This data describes a binding interaction between two proteins.

Sequence of chain A:
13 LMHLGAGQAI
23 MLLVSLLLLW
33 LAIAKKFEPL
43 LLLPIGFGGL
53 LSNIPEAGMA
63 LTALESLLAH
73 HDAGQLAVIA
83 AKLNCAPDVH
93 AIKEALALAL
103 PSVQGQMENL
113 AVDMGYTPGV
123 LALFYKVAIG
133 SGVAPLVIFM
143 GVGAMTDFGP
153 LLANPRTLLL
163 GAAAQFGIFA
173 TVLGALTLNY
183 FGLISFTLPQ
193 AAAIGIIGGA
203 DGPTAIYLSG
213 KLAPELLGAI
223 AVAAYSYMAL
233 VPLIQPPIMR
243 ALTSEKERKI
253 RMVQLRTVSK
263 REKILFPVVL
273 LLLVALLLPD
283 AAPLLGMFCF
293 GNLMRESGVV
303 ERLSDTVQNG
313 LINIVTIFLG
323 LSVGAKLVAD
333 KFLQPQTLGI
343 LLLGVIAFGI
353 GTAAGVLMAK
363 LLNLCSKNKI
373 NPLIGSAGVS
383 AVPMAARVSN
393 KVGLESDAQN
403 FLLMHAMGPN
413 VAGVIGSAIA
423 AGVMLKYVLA

Residue-level contacts at the interface:
Residue M61 in chain A is in contact with residue A284 in chain B (closest heavy-atom distance 4.3 Å).
Residue P41 in chain A interacts with residue V301 in chain B (closest heavy-atom distance 3.5 Å).
Residue I56 in chain A interacts with residue A284 in chain B (closest heavy-atom distance 4.0 Å).
Residue F49 in chain A contacts residue C291 in chain B (closest heavy-atom distance 4.0 Å).
Residue E58 in chain A interacts with residue P281 in chain B (closest heavy-atom distance 3.4 Å).
Residue I316 in chain A contacts residue T308 in chain B (closest heavy-atom distance 4.2 Å).
Residue P41 in chain A is in contact with residue V302 in chain B (closest heavy-atom distance 3.3 Å).
Residue V114 in chain A interacts with residue P103 in chain B (closest heavy-atom distance 4.3 Å).
Residue L323 in chain A is in contact with residue M289 in chain B (closest heavy-atom distance 4.0 Å).
Residue L28 in chain A interacts with residue L274 in chain B (closest heavy-atom distance 3.9 Å).
Residue L31 in chain A contacts residue L295 in chain B (closest heavy-atom distance 4.2 Å).
Residue I319 in chain A contacts residue V309 in chain B (closest heavy-atom distance 3.7 Å).
Residue P46 in chain A contacts residue F292 in chain B (closest heavy-atom distance 3.8 Å).
Residue L45 in chain A contacts residue V302 in chain B (closest heavy-atom distance 3.8 Å).
Residue I316 in chain A is in contact with residue L313 in chain B (closest heavy-atom distance 3.8 Å).
Residue L13 in chain A is in contact with residue L279 in chain B (closest heavy-atom distance 4.3 Å).
Residue L42 in chain A contacts residue L305 in chain B (closest heavy-atom distance 3.8 Å).
Residue D115 in chain A interacts with residue S104 in chain B (closest heavy-atom distance 2.9 Å).
Residue I35 in chain A is in contact with residue L295 in chain B (closest heavy-atom distance 4.1 Å).
Residue A59 in chain A is in contact with residue P281 in chain B (closest heavy-atom distance 4.3 Å).
Residue M61 in chain A is in contact with residue P285 in chain B (closest heavy-atom distance 4.0 Å).
Residue L31 in chain A contacts residue V270 in chain B (closest heavy-atom distance 4.3 Å).
Residue L45 in chain A is in contact with residue M296 in chain B (closest heavy-atom distance 4.4 Å).
Residue N111 in chain A interacts with residue S104 in chain B (closest heavy-atom distance 3.6 Å).
Residue F49 in chain A is in contact with residue G288 in chain B (closest heavy-atom distance 3.3 Å).
Residue N315 in chain A contacts residue R304 in chain B (closest heavy-atom distance 3.3 Å).
Residue L42 in chain A interacts with residue R304 in chain B (closest heavy-atom distance 3.7 Å).
Residue F49 in chain A interacts with residue L295 in chain B (closest heavy-atom distance 4.2 Å).
Residue N315 in chain A interacts with residue T308 in chain B (closest heavy-atom distance 3.4 Å).
Residue L53 in chain A contacts residue A284 in chain B (closest heavy-atom distance 4.2 Å).
Residue F49 in chain A is in contact with residue L273 in chain B (closest heavy-atom distance 3.5 Å).
Residue L28 in chain A interacts with residue V270 in chain B (closest heavy-atom distance 4.4 Å).
Residue P46 in chain A is in contact with residue L305 in chain B (closest heavy-atom distance 4.2 Å).
Residue L13 in chain A is in contact with residue L278 in chain B (closest heavy-atom distance 3.3 Å).
Residue L53 in chain A is in contact with residue L273 in chain B (closest heavy-atom distance 4.2 Å).
Residue L52 in chain A contacts residue L273 in chain B (closest heavy-atom distance 3.9 Å).
Residue A34 in chain A contacts residue V301 in chain B (closest heavy-atom distance 4.3 Å).
Residue I319 in chain A interacts with residue F292 in chain B (closest heavy-atom distance 3.5 Å).
Residue F320 in chain A contacts residue V139 in chain B (closest heavy-atom distance 4.0 Å).
Residue V122 in chain A is in contact with residue L138 in chain B (closest heavy-atom distance 3.8 Å).
Residue F49 in chain A contacts residue F292 in chain B (closest heavy-atom distance 3.3 Å).
Residue A59 in chain A interacts with residue A284 in chain B (closest heavy-atom distance 4.3 Å).
Residue I35 in chain A interacts with residue S299 in chain B (closest heavy-atom distance 3.2 Å).
Residue L53 in chain A interacts with residue G288 in chain B (closest heavy-atom distance 4.0 Å).
Residue L52 in chain A interacts with residue L274 in chain B (closest heavy-atom distance 4.3 Å).
Residue I56 in chain A is in contact with residue A277 in chain B (closest heavy-atom distance 3.6 Å).
Residue L45 in chain A contacts residue L295 in chain B (closest heavy-atom distance 3.8 Å).
Residue D115 in chain A contacts residue L102 in chain B (closest heavy-atom distance 4.0 Å).
Residue K38 in chain A is in contact with residue V301 in chain B (closest heavy-atom distance 3.7 Å).
Residue L13 in chain A interacts with residue A277 in chain B (closest heavy-atom distance 4.4 Å).
Residue D115 in chain A is in contact with residue P103 in chain B (closest heavy-atom distance 3.8 Å).
Residue P57 in chain A interacts with residue P281 in chain B (closest heavy-atom distance 3.7 Å).
Residue L42 in chain A interacts with residue V302 in chain B (closest heavy-atom distance 4.2 Å).
Residue P57 in chain A contacts residue A277 in chain B (closest heavy-atom distance 3.6 Å).
Residue I319 in chain A interacts with residue L305 in chain B (closest heavy-atom distance 3.7 Å).
Residue L323 in chain A contacts residue F292 in chain B (closest heavy-atom distance 3.7 Å).
Residue N315 in chain A contacts residue L305 in chain B (closest heavy-atom distance 3.6 Å).
Residue F126 in chain A interacts with residue V135 in chain B (closest heavy-atom distance 4.0 Å).
Residue L125 in chain A is in contact with residue S133 in chain B (closest heavy-atom distance 4.1 Å).
Residue G312 in chain A interacts with residue T308 in chain B (closest heavy-atom distance 4.2 Å).

Sequence of chain B:
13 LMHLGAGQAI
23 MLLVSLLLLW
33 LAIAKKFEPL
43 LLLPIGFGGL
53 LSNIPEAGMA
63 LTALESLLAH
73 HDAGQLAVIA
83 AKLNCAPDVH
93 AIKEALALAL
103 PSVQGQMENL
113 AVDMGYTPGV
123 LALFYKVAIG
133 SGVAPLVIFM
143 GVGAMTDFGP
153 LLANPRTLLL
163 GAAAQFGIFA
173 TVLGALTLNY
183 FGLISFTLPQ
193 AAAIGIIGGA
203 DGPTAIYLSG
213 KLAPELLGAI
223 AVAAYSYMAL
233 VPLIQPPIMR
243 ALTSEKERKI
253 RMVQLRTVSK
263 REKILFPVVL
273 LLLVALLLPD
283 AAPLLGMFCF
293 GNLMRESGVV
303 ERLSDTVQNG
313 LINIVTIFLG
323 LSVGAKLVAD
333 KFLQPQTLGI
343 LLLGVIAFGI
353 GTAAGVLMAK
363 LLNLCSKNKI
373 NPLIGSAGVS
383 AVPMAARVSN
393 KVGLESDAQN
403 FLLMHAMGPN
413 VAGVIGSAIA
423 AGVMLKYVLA